Residue-level contacts at the interface:
Residue L27 in the second protein contacts residue S54 in the first protein (closest heavy-atom distance 3.5 Å).
Residue A25 in the second protein is in contact with residue F53 in the first protein (closest heavy-atom distance 4.9 Å).
Residue L27 in the second protein interacts with residue F53 in the first protein (closest heavy-atom distance 3.5 Å).
Residue L27 in the second protein is in contact with residue S55 in the first protein (closest heavy-atom distance 4.1 Å).
Residue R28 in the second protein is in contact with residue L58 in the first protein (closest heavy-atom distance 3.9 Å).
Residue S29 in the second protein is in contact with residue V62 in the first protein (closest heavy-atom distance 3.9 Å).
Residue R28 in the second protein is in contact with residue S55 in the first protein (closest heavy-atom distance 2.7 Å).
Residue Y23 in the second protein interacts with residue F53 in the first protein (closest heavy-atom distance 3.9 Å).
Residue R28 in the second protein contacts residue I59 in the first protein (closest heavy-atom distance 4.4 Å).
Residue L27 in the second protein interacts with residue L58 in the first protein (closest heavy-atom distance 3.4 Å).
Residue S29 in the second protein is in contact with residue S55 in the first protein (closest heavy-atom distance 4.7 Å).
Residue S29 in the second protein interacts with residue I59 in the first protein (closest heavy-atom distance 3.7 Å).
Residue D30 in the second protein contacts residue I59 in the first protein (closest heavy-atom distance 4.9 Å).
Residue S29 in the second protein is in contact with residue L58 in the first protein (closest heavy-atom distance 3.7 Å).
Residue L24 in the second protein contacts residue F53 in the first protein (closest heavy-atom distance 4.2 Å).

These two protein chains interact to form a complex.

Sequence of the first protein:
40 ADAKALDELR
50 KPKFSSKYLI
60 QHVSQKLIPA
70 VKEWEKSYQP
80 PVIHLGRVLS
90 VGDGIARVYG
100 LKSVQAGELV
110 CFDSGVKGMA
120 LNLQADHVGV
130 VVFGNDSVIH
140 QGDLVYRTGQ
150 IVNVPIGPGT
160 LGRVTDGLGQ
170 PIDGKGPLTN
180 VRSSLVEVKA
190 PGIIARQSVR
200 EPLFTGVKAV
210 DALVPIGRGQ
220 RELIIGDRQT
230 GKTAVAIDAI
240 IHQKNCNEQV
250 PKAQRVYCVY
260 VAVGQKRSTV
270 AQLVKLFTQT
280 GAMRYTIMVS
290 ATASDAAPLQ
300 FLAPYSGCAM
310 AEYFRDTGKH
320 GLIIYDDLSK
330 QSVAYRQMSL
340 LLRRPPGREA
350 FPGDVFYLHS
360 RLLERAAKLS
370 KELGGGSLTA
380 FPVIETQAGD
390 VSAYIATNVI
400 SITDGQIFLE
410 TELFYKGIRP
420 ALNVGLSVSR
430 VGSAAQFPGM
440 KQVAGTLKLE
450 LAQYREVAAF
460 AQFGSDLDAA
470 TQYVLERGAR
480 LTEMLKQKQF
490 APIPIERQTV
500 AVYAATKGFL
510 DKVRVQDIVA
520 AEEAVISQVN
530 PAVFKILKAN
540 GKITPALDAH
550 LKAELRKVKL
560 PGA

Sequence of the second protein:
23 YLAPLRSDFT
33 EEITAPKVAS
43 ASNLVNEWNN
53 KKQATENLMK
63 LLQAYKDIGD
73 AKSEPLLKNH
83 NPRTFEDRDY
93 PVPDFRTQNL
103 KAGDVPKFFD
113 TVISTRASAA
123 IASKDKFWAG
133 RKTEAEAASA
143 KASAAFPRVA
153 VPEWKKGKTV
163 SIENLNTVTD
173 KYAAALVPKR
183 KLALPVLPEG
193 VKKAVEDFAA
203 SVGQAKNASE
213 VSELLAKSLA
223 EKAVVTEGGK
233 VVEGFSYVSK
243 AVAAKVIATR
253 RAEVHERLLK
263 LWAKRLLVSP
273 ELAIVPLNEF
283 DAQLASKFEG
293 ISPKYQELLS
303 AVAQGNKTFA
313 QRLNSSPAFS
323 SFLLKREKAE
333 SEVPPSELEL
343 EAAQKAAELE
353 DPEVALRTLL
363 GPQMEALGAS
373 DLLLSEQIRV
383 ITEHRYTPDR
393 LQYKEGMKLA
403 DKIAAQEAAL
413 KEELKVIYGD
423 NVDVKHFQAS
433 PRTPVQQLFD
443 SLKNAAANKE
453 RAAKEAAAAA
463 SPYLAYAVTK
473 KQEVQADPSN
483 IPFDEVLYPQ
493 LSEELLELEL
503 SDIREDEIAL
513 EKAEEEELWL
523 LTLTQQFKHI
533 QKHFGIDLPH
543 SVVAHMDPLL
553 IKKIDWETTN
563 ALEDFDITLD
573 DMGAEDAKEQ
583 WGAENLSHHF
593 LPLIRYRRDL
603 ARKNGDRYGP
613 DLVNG